Contacts between the two chains:
Residue Y198 in chain B contacts residue I53 in chain A (closest heavy-atom distance 3.4 Å).
Residue Y198 in chain B interacts with residue N50 in chain A (closest heavy-atom distance 3.8 Å).
Residue M110 in chain B interacts with residue Y47 in chain A (closest heavy-atom distance 3.5 Å).
Residue I383 in chain B is in contact with residue E72 in chain A (closest heavy-atom distance 4.7 Å).
Residue L125 in chain B contacts residue E67 in chain A (closest heavy-atom distance 3.6 Å).
Residue L127 in chain B interacts with residue E67 in chain A (closest heavy-atom distance 4.2 Å).
Residue M107 in chain B interacts with residue N50 in chain A (closest heavy-atom distance 4.4 Å).
Residue L118 in chain B contacts residue K55 in chain A (closest heavy-atom distance 3.9 Å).
Residue M110 in chain B interacts with residue G49 in chain A (closest heavy-atom distance 4.5 Å).
Residue I194 in chain B interacts with residue L62 in chain A (closest heavy-atom distance 3.3 Å).
Residue L118 in chain B interacts with residue L54 in chain A (closest heavy-atom distance 3.6 Å).
Residue L125 in chain B contacts residue V69 in chain A (closest heavy-atom distance 3.9 Å).
Residue K178 in chain B contacts residue D65 in chain A (closest heavy-atom distance 3.2 Å).
Residue K121 in chain B is in contact with residue L59 in chain A (closest heavy-atom distance 3.4 Å).
Residue N129 in chain B is in contact with residue E67 in chain A (closest heavy-atom distance 4.4 Å).
Residue T124 in chain B is in contact with residue V69 in chain A (closest heavy-atom distance 3.4 Å).
Residue K126 in chain B interacts with residue E67 in chain A (closest heavy-atom distance 2.8 Å).
Residue N111 in chain B interacts with residue N50 in chain A (closest heavy-atom distance 4.4 Å).
Residue I182 in chain B contacts residue Y63 in chain A (closest heavy-atom distance 3.5 Å).
Residue L191 in chain B is in contact with residue L54 in chain A (closest heavy-atom distance 3.4 Å).
Residue L179 in chain B contacts residue F68 in chain A (closest heavy-atom distance 4.3 Å).
Residue K121 in chain B contacts residue V69 in chain A (closest heavy-atom distance 3.5 Å).
Residue N384 in chain B contacts residue Y75 in chain A (closest heavy-atom distance 4.2 Å).
Residue T124 in chain B is in contact with residue F68 in chain A (closest heavy-atom distance 3.9 Å).
Residue T124 in chain B is in contact with residue E67 in chain A (closest heavy-atom distance 4.7 Å).
Residue L114 in chain B contacts residue I53 in chain A (closest heavy-atom distance 4.0 Å).
Residue N189 in chain B interacts with residue L62 in chain A (closest heavy-atom distance 2.9 Å).
Residue N128 in chain B is in contact with residue E67 in chain A (closest heavy-atom distance 3.1 Å).
Residue I115 in chain B contacts residue I53 in chain A (closest heavy-atom distance 3.9 Å).
Residue I132 in chain B is in contact with residue V69 in chain A (closest heavy-atom distance 4.7 Å).
Residue K121 in chain B is in contact with residue F56 in chain A (closest heavy-atom distance 3.8 Å).
Residue M175 in chain B contacts residue E67 in chain A (closest heavy-atom distance 3.8 Å).
Residue Y198 in chain B contacts residue D52 in chain A (closest heavy-atom distance 3.0 Å).
Residue L125 in chain B interacts with residue F68 in chain A (closest heavy-atom distance 3.6 Å).
Residue N111 in chain B is in contact with residue I53 in chain A (closest heavy-atom distance 3.3 Å).
Residue N103 in chain B contacts residue S43 in chain A (closest heavy-atom distance 4.1 Å).
Residue I182 in chain B interacts with residue I66 in chain A (closest heavy-atom distance 3.3 Å).
Residue K178 in chain B contacts residue I66 in chain A (closest heavy-atom distance 4.2 Å).
Residue L118 in chain B is in contact with residue F56 in chain A (closest heavy-atom distance 4.5 Å).
Residue K121 in chain B interacts with residue D70 in chain A (closest heavy-atom distance 3.6 Å).
Residue M122 in chain B is in contact with residue F68 in chain A (closest heavy-atom distance 3.2 Å).
Residue M122 in chain B contacts residue L59 in chain A (closest heavy-atom distance 3.2 Å).
Residue I194 in chain B interacts with residue L54 in chain A (closest heavy-atom distance 3.6 Å).
Residue L179 in chain B contacts residue I66 in chain A (closest heavy-atom distance 4.8 Å).
Residue N186 in chain B contacts residue Y63 in chain A (closest heavy-atom distance 4.3 Å).
Residue T124 in chain B is in contact with residue L71 in chain A (closest heavy-atom distance 3.4 Å).
Residue N189 in chain B contacts residue Y63 in chain A (closest heavy-atom distance 3.0 Å).
Residue L118 in chain B contacts residue L59 in chain A (closest heavy-atom distance 3.2 Å).
Residue K134 in chain B contacts residue L71 in chain A (closest heavy-atom distance 4.2 Å).
Residue N190 in chain B is in contact with residue Y63 in chain A (closest heavy-atom distance 3.2 Å).
Residue M175 in chain B contacts residue I66 in chain A (closest heavy-atom distance 4.1 Å).
Residue M110 in chain B contacts residue Y48 in chain A (closest heavy-atom distance 3.7 Å).
Residue I383 in chain B is in contact with residue Y75 in chain A (closest heavy-atom distance 3.2 Å).
Residue Y198 in chain B contacts residue L54 in chain A (closest heavy-atom distance 2.8 Å).
Residue K121 in chain B is in contact with residue F68 in chain A (closest heavy-atom distance 4.7 Å).
Residue L191 in chain B interacts with residue Y63 in chain A (closest heavy-atom distance 2.9 Å).
Residue I194 in chain B interacts with residue Y63 in chain A (closest heavy-atom distance 4.1 Å).
Residue K126 in chain B contacts residue V69 in chain A (closest heavy-atom distance 3.8 Å).
Residue M175 in chain B interacts with residue D65 in chain A (closest heavy-atom distance 4.1 Å).
Residue L125 in chain B interacts with residue I66 in chain A (closest heavy-atom distance 3.4 Å).

The following describes two proteins that form a bound complex.

Sequence of chain A:
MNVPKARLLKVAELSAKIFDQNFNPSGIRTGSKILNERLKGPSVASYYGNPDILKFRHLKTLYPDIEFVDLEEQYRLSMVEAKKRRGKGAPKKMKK

Sequence of chain B:
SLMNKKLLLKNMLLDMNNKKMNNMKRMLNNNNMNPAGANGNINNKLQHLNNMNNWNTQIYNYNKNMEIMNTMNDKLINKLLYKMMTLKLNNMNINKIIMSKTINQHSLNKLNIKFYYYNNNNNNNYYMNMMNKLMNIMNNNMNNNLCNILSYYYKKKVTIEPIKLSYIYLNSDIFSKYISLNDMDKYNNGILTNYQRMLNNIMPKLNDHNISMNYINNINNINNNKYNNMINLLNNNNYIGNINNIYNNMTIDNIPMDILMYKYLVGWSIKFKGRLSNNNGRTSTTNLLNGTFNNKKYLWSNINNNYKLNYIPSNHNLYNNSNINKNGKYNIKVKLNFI